These two protein chains interact to form a complex.

Sequence of chain B:
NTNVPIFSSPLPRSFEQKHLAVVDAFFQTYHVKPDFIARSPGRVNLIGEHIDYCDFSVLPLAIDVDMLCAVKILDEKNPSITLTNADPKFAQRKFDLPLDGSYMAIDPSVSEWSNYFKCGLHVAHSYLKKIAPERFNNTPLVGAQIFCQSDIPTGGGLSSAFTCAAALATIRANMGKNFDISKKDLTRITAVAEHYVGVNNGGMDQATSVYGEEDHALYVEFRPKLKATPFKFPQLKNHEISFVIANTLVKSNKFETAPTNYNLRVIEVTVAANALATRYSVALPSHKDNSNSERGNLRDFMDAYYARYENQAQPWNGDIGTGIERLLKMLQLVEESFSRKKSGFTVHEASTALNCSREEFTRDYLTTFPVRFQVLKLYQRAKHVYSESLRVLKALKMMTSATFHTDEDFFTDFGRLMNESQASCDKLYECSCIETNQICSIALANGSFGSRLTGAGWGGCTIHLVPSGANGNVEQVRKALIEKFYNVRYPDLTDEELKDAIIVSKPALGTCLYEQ

Sequence of chain A:
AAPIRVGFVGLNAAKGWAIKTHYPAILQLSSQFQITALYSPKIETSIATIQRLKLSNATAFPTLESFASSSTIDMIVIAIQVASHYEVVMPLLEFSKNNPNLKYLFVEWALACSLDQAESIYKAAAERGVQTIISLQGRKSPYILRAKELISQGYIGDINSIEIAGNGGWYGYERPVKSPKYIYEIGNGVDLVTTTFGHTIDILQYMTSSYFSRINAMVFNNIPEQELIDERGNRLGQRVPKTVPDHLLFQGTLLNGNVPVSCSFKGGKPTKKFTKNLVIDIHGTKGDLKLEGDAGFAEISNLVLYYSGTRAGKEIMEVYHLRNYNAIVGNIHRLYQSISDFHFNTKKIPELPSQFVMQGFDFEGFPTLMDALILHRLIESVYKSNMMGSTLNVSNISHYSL

Interface contacts:
Residue V375 in chain B contacts residue M353 in chain A (closest heavy-atom distance 4.1 Å).
Residue T371 in chain B interacts with residue V321 in chain A (closest heavy-atom distance 4.1 Å).
Residue P112 in chain B is in contact with residue N360 in chain A (closest heavy-atom distance 3.2 Å).
Residue V114 in chain B interacts with residue R370 in chain A (closest heavy-atom distance 3.8 Å).
Residue K81 in chain B interacts with residue K71 in chain A (closest heavy-atom distance 3.6 Å).
Residue S113 in chain B is in contact with residue Y356 in chain A (closest heavy-atom distance 3.6 Å).
Residue V375 in chain B interacts with residue V355 in chain A (closest heavy-atom distance 3.0 Å).
Residue S113 in chain B interacts with residue P159 in chain A (closest heavy-atom distance 3.9 Å).
Residue D100 in chain B contacts residue S47 in chain A (closest heavy-atom distance 3.1 Å).
Residue L103 in chain B is in contact with residue Y40 in chain A (closest heavy-atom distance 4.0 Å).
Residue T371 in chain B contacts residue R359 in chain A (closest heavy-atom distance 4.0 Å).
Residue P112 in chain B interacts with residue L358 in chain A (closest heavy-atom distance 4.1 Å).
Residue N82 in chain B contacts residue K71 in chain A (closest heavy-atom distance 2.7 Å).
Residue K98 in chain B contacts residue S48 in chain A (closest heavy-atom distance 3.8 Å).
Residue R376 in chain B contacts residue R163 in chain A (closest heavy-atom distance 3.5 Å).
Residue R376 in chain B interacts with residue M353 in chain A (closest heavy-atom distance 3.3 Å).
Residue K98 in chain B interacts with residue L46 in chain A (closest heavy-atom distance 4.2 Å).
Residue S113 in chain B contacts residue R370 in chain A (closest heavy-atom distance 2.8 Å).
Residue F377 in chain B contacts residue I352 in chain A (closest heavy-atom distance 3.5 Å).
Residue D100 in chain B interacts with residue L44 in chain A (closest heavy-atom distance 2.7 Å).
Residue A109 in chain B interacts with residue V365 in chain A (closest heavy-atom distance 4.0 Å).
Residue P374 in chain B interacts with residue L358 in chain A (closest heavy-atom distance 4.0 Å).
Residue Q378 in chain B interacts with residue E351 in chain A (closest heavy-atom distance 3.5 Å).
Residue P374 in chain B contacts residue V355 in chain A (closest heavy-atom distance 3.4 Å).
Residue K98 in chain B is in contact with residue S47 in chain A (closest heavy-atom distance 3.3 Å).
Residue T372 in chain B is in contact with residue R359 in chain A (closest heavy-atom distance 3.5 Å).
Residue N82 in chain B is in contact with residue S73 in chain A (closest heavy-atom distance 2.6 Å).
Residue L103 in chain B is in contact with residue L70 in chain A (closest heavy-atom distance 3.5 Å).
Residue T366 in chain B interacts with residue V355 in chain A (closest heavy-atom distance 3.9 Å).
Residue F99 in chain B contacts residue S47 in chain A (closest heavy-atom distance 3.4 Å).
Residue F99 in chain B interacts with residue Q45 in chain A (closest heavy-atom distance 3.7 Å).
Residue Q378 in chain B is in contact with residue I352 in chain A (closest heavy-atom distance 3.7 Å).
Residue T371 in chain B is in contact with residue H357 in chain A (closest heavy-atom distance 3.3 Å).
Residue R376 in chain B interacts with residue E354 in chain A (closest heavy-atom distance 2.9 Å).
Residue S113 in chain B is in contact with residue L358 in chain A (closest heavy-atom distance 3.7 Å).
Residue Y200 in chain B is in contact with residue N360 in chain A (closest heavy-atom distance 3.0 Å).
Residue M108 in chain B is in contact with residue Q45 in chain A (closest heavy-atom distance 3.7 Å).
Residue L370 in chain B interacts with residue V355 in chain A (closest heavy-atom distance 3.2 Å).
Residue A109 in chain B contacts residue Q45 in chain A (closest heavy-atom distance 3.9 Å).
Residue T366 in chain B is in contact with residue M353 in chain A (closest heavy-atom distance 3.7 Å).
Residue S295 in chain B is in contact with residue R359 in chain A (closest heavy-atom distance 3.7 Å).
Residue D111 in chain B is in contact with residue R370 in chain A (closest heavy-atom distance 2.9 Å).
Residue L103 in chain B contacts residue K71 in chain A (closest heavy-atom distance 4.1 Å).
Residue I110 in chain B contacts residue N360 in chain A (closest heavy-atom distance 4.0 Å).
Residue D111 in chain B is in contact with residue Y361 in chain A (closest heavy-atom distance 3.9 Å).
Residue K98 in chain B is in contact with residue Q45 in chain A (closest heavy-atom distance 3.6 Å).
Residue P374 in chain B contacts residue Y356 in chain A (closest heavy-atom distance 3.7 Å).
Residue F99 in chain B interacts with residue L44 in chain A (closest heavy-atom distance 3.3 Å).
Residue P112 in chain B is in contact with residue Y361 in chain A (closest heavy-atom distance 4.0 Å).
Residue T366 in chain B contacts residue Y323 in chain A (closest heavy-atom distance 3.8 Å).
Residue Q378 in chain B interacts with residue A348 in chain A (closest heavy-atom distance 3.5 Å).
Residue E298 in chain B is in contact with residue R359 in chain A (closest heavy-atom distance 2.9 Å).
Residue R376 in chain B contacts residue I352 in chain A (closest heavy-atom distance 3.8 Å).
Residue T371 in chain B interacts with residue V355 in chain A (closest heavy-atom distance 4.2 Å).
Residue V375 in chain B interacts with residue E354 in chain A (closest heavy-atom distance 3.3 Å).
Residue R362 in chain B interacts with residue M353 in chain A (closest heavy-atom distance 4.2 Å).
Residue Q378 in chain B interacts with residue K350 in chain A (closest heavy-atom distance 2.8 Å).
Residue F377 in chain B is in contact with residue M353 in chain A (closest heavy-atom distance 2.8 Å).
Residue L370 in chain B contacts residue M353 in chain A (closest heavy-atom distance 4.1 Å).
Residue P374 in chain B is in contact with residue H357 in chain A (closest heavy-atom distance 3.6 Å).